The following describes two proteins that form a bound complex.

Sequence of chain A:
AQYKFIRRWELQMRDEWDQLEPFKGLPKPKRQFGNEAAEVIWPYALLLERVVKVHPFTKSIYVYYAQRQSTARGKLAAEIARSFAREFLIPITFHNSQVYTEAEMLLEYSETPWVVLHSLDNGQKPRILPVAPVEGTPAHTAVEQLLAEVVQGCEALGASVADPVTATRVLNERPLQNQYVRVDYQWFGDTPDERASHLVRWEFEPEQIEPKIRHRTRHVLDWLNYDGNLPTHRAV

Sequence of chain B:
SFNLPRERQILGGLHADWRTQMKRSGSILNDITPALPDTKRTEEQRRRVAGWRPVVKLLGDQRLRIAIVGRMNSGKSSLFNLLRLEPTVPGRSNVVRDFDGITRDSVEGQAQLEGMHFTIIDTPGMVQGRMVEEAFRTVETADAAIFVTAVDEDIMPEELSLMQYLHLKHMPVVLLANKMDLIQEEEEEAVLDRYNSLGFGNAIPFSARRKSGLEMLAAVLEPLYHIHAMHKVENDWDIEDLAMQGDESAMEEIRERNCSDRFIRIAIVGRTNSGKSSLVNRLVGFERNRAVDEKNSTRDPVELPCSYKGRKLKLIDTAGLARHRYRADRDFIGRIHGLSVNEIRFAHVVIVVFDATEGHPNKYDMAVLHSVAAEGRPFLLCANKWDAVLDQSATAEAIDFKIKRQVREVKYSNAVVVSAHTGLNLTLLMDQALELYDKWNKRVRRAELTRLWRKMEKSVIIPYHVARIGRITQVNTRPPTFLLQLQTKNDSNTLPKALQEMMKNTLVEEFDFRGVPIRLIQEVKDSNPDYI

Residue-level contacts at the interface:
Residue W62 in chain B contacts residue I276 in chain A (closest heavy-atom distance 3.4 Å).
Residue W62 in chain B is in contact with residue E277 in chain A (closest heavy-atom distance 3.8 Å).
Residue L73 in chain B contacts residue H286 in chain A (closest heavy-atom distance 3.5 Å).
Residue S205 in chain B contacts residue W76 in chain A (closest heavy-atom distance 3.7 Å).
Residue E51 in chain B contacts residue S264 in chain A (closest heavy-atom distance 4.5 Å).
Residue Q208 in chain B is in contact with residue W76 in chain A (closest heavy-atom distance 3.2 Å).
Residue M170 in chain B contacts residue M80 in chain A (closest heavy-atom distance 4.6 Å).
Residue G173 in chain B contacts residue M80 in chain A (closest heavy-atom distance 3.1 Å).
Residue Q53 in chain B interacts with residue L266 in chain A (closest heavy-atom distance 3.5 Å).
Residue Q65 in chain B interacts with residue W290 in chain A (closest heavy-atom distance 3.5 Å).
Residue I72 in chain B interacts with residue H286 in chain A (closest heavy-atom distance 3.9 Å).
Residue L73 in chain B contacts residue I280 in chain A (closest heavy-atom distance 4.4 Å).
Residue R174 in chain B contacts residue E77 in chain A (closest heavy-atom distance 4.4 Å).
Residue L58 in chain B interacts with residue W290 in chain A (closest heavy-atom distance 4.1 Å).
Residue D61 in chain B contacts residue I276 in chain A (closest heavy-atom distance 4.8 Å).
Residue W62 in chain B interacts with residue Q275 in chain A (closest heavy-atom distance 3.1 Å).
Residue T64 in chain B is in contact with residue E261 in chain A (closest heavy-atom distance 4.5 Å).
Residue A60 in chain B interacts with residue D260 in chain A (closest heavy-atom distance 4.8 Å).
Residue M66 in chain B contacts residue I280 in chain A (closest heavy-atom distance 3.7 Å).
Residue M200 in chain B interacts with residue K91 in chain A (closest heavy-atom distance 4.5 Å).
Residue I72 in chain B is in contact with residue R285 in chain A (closest heavy-atom distance 4.7 Å).
Residue W62 in chain B contacts residue P278 in chain A (closest heavy-atom distance 3.6 Å).
Residue D61 in chain B is in contact with residue D260 in chain A (closest heavy-atom distance 4.2 Å).
Residue R52 in chain B is in contact with residue S264 in chain A (closest heavy-atom distance 3.9 Å).
Residue S69 in chain B contacts residue W290 in chain A (closest heavy-atom distance 4.7 Å).
Residue W62 in chain B interacts with residue W290 in chain A (closest heavy-atom distance 4.0 Å).
Residue M66 in chain B contacts residue W290 in chain A (closest heavy-atom distance 4.3 Å).
Residue L58 in chain B is in contact with residue L291 in chain A (closest heavy-atom distance 3.6 Å).
Residue R174 in chain B interacts with residue R81 in chain A (closest heavy-atom distance 3.6 Å).
Residue R50 in chain B contacts residue H265 in chain A (closest heavy-atom distance 3.1 Å).
Residue K213 in chain B interacts with residue Q69 in chain A (closest heavy-atom distance 2.8 Å).
Residue A60 in chain B contacts residue I276 in chain A (closest heavy-atom distance 3.6 Å).
Residue P201 in chain B interacts with residue K95 in chain A (closest heavy-atom distance 3.7 Å).
Residue W62 in chain B contacts residue K279 in chain A (closest heavy-atom distance 3.5 Å).
Residue R90 in chain B is in contact with residue Y70 in chain A (closest heavy-atom distance 4.1 Å).
Residue L212 in chain B interacts with residue R75 in chain A (closest heavy-atom distance 3.8 Å).
Residue L212 in chain B is in contact with residue W76 in chain A (closest heavy-atom distance 3.3 Å).
Residue W62 in chain B contacts residue I280 in chain A (closest heavy-atom distance 3.7 Å).
Residue F180 in chain B contacts residue I73 in chain A (closest heavy-atom distance 4.9 Å).
Residue H59 in chain B is in contact with residue E261 in chain A (closest heavy-atom distance 3.5 Å).
Residue R63 in chain B is in contact with residue Q275 in chain A (closest heavy-atom distance 4.7 Å).
Residue L212 in chain B interacts with residue Q69 in chain A (closest heavy-atom distance 4.8 Å).
Residue R52 in chain B is in contact with residue H265 in chain A (closest heavy-atom distance 4.7 Å).
Residue R63 in chain B interacts with residue K279 in chain A (closest heavy-atom distance 4.8 Å).
Residue Y209 in chain B is in contact with residue I73 in chain A (closest heavy-atom distance 4.0 Å).
Residue Q172 in chain B interacts with residue W84 in chain A (closest heavy-atom distance 2.7 Å).
Residue E202 in chain B interacts with residue W84 in chain A (closest heavy-atom distance 3.8 Å).
Residue R174 in chain B is in contact with residue M80 in chain A (closest heavy-atom distance 4.2 Å).
Residue Q53 in chain B contacts residue S264 in chain A (closest heavy-atom distance 3.1 Å).
Residue I54 in chain B contacts residue S264 in chain A (closest heavy-atom distance 4.7 Å).
Residue G173 in chain B contacts residue W84 in chain A (closest heavy-atom distance 3.2 Å).
Residue E51 in chain B contacts residue H265 in chain A (closest heavy-atom distance 3.8 Å).
Residue Q53 in chain B is in contact with residue H265 in chain A (closest heavy-atom distance 2.6 Å).
Residue E202 in chain B is in contact with residue M80 in chain A (closest heavy-atom distance 3.3 Å).
Residue Q53 in chain B is in contact with residue V267 in chain A (closest heavy-atom distance 3.3 Å).
Residue Y209 in chain B is in contact with residue W76 in chain A (closest heavy-atom distance 3.6 Å).
Residue L212 in chain B contacts residue F72 in chain A (closest heavy-atom distance 3.9 Å).
Residue S205 in chain B contacts residue M80 in chain A (closest heavy-atom distance 3.5 Å).
Residue T64 in chain B is in contact with residue D260 in chain A (closest heavy-atom distance 4.8 Å).
Residue P201 in chain B contacts residue E83 in chain A (closest heavy-atom distance 4.6 Å).